Sequence of the first protein:
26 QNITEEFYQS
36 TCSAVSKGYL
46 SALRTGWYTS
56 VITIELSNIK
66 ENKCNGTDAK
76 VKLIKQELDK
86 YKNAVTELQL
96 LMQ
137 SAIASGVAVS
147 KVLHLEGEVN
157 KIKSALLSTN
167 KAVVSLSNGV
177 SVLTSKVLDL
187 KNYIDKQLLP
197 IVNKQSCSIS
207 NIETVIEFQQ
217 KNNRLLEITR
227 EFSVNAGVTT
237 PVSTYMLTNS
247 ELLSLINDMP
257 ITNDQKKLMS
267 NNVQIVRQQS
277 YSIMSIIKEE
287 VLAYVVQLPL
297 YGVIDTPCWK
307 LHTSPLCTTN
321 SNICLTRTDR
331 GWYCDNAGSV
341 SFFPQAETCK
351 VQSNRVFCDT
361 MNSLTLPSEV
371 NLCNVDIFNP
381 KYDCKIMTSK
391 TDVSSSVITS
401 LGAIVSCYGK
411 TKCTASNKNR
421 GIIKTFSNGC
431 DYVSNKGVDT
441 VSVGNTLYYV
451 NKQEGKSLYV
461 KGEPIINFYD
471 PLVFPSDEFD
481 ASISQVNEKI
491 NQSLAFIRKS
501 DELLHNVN

Sequence of the second protein:
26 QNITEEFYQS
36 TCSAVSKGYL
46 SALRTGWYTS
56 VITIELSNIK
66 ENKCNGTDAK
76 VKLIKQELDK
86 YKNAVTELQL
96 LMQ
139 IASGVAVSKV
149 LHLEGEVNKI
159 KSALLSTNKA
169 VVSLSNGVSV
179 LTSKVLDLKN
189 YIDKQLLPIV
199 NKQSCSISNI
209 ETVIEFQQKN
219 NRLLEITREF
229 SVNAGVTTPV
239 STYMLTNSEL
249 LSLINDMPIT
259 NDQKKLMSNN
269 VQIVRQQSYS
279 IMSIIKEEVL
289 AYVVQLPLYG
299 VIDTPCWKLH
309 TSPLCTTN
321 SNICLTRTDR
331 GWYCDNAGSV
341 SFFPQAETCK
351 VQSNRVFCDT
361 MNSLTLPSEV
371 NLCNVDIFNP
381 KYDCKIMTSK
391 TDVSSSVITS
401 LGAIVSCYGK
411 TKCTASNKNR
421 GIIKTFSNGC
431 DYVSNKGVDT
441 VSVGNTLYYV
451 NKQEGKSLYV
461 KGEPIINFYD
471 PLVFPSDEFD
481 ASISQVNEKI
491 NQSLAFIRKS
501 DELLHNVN

The following describes two proteins that form a bound complex.

Residue-level contacts at the interface:
Residue K147 in the first protein is in contact with residue E152 in the second protein (closest heavy-atom distance 3.2 Å).
Residue K65 in the first protein is in contact with residue I465 in the second protein (closest heavy-atom distance 3.1 Å).
Residue P367 in the first protein contacts residue S389 in the second protein (closest heavy-atom distance 3.3 Å).
Residue E82 in the first protein is in contact with residue Q216 in the second protein (closest heavy-atom distance 2.9 Å).
Residue R226 in the first protein is in contact with residue E223 in the second protein (closest heavy-atom distance 2.7 Å).
Residue Q293 in the first protein interacts with residue K452 in the second protein (closest heavy-atom distance 3.2 Å).
Residue K159 in the first protein contacts residue V507 in the second protein (closest heavy-atom distance 2.4 Å).
Residue Q81 in the first protein interacts with residue Q216 in the second protein (closest heavy-atom distance 3.0 Å).
Residue N199 in the first protein is in contact with residue L472 in the second protein (closest heavy-atom distance 2.5 Å).
Residue N63 in the first protein interacts with residue I465 in the second protein (closest heavy-atom distance 2.9 Å).
Residue Q201 in the first protein is in contact with residue S202 in the second protein (closest heavy-atom distance 2.6 Å).
Residue S204 in the first protein is in contact with residue E209 in the second protein (closest heavy-atom distance 3.2 Å).
Residue N166 in the first protein is in contact with residue D501 in the second protein (closest heavy-atom distance 3.3 Å).
Residue V486 in the first protein is in contact with residue V178 in the second protein (closest heavy-atom distance 3.3 Å).
Residue Q98 in the first protein is in contact with residue V269 in the second protein (closest heavy-atom distance 3.3 Å).
Residue N336 in the first protein interacts with residue Y448 in the second protein (closest heavy-atom distance 3.1 Å).
Residue Q201 in the first protein is in contact with residue Q201 in the second protein (closest heavy-atom distance 2.9 Å).
Residue V299 in the first protein interacts with residue T446 in the second protein (closest heavy-atom distance 3.2 Å).
Residue K187 in the first protein is in contact with residue S476 in the second protein (closest heavy-atom distance 3.0 Å).
Residue S250 in the first protein contacts residue K456 in the second protein (closest heavy-atom distance 3.0 Å).
Residue E209 in the first protein contacts residue F468 in the second protein (closest heavy-atom distance 2.8 Å).
Residue V473 in the first protein is in contact with residue Y189 in the second protein (closest heavy-atom distance 2.7 Å).
Residue T210 in the first protein is in contact with residue N467 in the second protein (closest heavy-atom distance 2.8 Å).
Residue N166 in the first protein is in contact with residue S500 in the second protein (closest heavy-atom distance 3.3 Å).
Residue Q492 in the first protein contacts residue S171 in the second protein (closest heavy-atom distance 3.3 Å).
Residue D191 in the first protein interacts with residue S476 in the second protein (closest heavy-atom distance 3.2 Å).
Residue E60 in the first protein interacts with residue G462 in the second protein (closest heavy-atom distance 2.8 Å).
Residue S229 in the first protein contacts residue S239 in the second protein (closest heavy-atom distance 3.2 Å).
Residue T58 in the first protein interacts with residue V460 in the second protein (closest heavy-atom distance 2.8 Å).
Residue S500 in the first protein is in contact with residue T165 in the second protein (closest heavy-atom distance 3.0 Å).
Residue E60 in the first protein is in contact with residue V460 in the second protein (closest heavy-atom distance 3.1 Å).
Residue K187 in the first protein is in contact with residue D480 in the second protein (closest heavy-atom distance 3.1 Å).
Residue S500 in the first protein interacts with residue A161 in the second protein (closest heavy-atom distance 3.1 Å).
Residue T165 in the first protein interacts with residue N166 in the second protein (closest heavy-atom distance 2.9 Å).
Residue N67 in the first protein interacts with residue N467 in the second protein (closest heavy-atom distance 2.7 Å).
Residue K65 in the first protein is in contact with residue I466 in the second protein (closest heavy-atom distance 2.6 Å).
Residue I57 in the first protein interacts with residue L458 in the second protein (closest heavy-atom distance 3.2 Å).
Residue G298 in the first protein is in contact with residue T446 in the second protein (closest heavy-atom distance 3.1 Å).
Residue S206 in the first protein interacts with residue N467 in the second protein (closest heavy-atom distance 2.4 Å).
Residue G298 in the first protein interacts with residue L447 in the second protein (closest heavy-atom distance 3.0 Å).
Residue Q201 in the first protein contacts residue V198 in the second protein (closest heavy-atom distance 3.1 Å).
Residue F468 in the first protein contacts residue D73 in the second protein (closest heavy-atom distance 3.2 Å).
Residue N199 in the first protein contacts residue P471 in the second protein (closest heavy-atom distance 3.3 Å).
Residue L179 in the first protein contacts residue T180 in the second protein (closest heavy-atom distance 3.2 Å).
Residue D254 in the first protein interacts with residue K456 in the second protein (closest heavy-atom distance 3.2 Å).
Residue V56 in the first protein contacts residue L458 in the second protein (closest heavy-atom distance 3.1 Å).
Residue S62 in the first protein interacts with residue E463 in the second protein (closest heavy-atom distance 3.2 Å).
Residue S229 in the first protein is in contact with residue T240 in the second protein (closest heavy-atom distance 3.0 Å).
Residue T58 in the first protein contacts residue L458 in the second protein (closest heavy-atom distance 3.0 Å).
Residue T54 in the first protein is in contact with residue Q453 in the second protein (closest heavy-atom distance 2.9 Å).
Residue E60 in the first protein interacts with residue Y459 in the second protein (closest heavy-atom distance 2.8 Å).
Residue T50 in the first protein interacts with residue L447 in the second protein (closest heavy-atom distance 2.8 Å).
Residue K65 in the first protein interacts with residue N467 in the second protein (closest heavy-atom distance 2.9 Å).
Residue E92 in the first protein contacts residue N245 in the second protein (closest heavy-atom distance 3.2 Å).
Residue W52 in the first protein interacts with residue Q453 in the second protein (closest heavy-atom distance 2.9 Å).
Residue A232 in the first protein is in contact with residue Q270 in the second protein (closest heavy-atom distance 3.0 Å).
Residue E92 in the first protein interacts with residue T244 in the second protein (closest heavy-atom distance 2.6 Å).
Residue S55 in the first protein interacts with residue K456 in the second protein (closest heavy-atom distance 2.6 Å).
Residue N207 in the first protein contacts residue N467 in the second protein (closest heavy-atom distance 3.3 Å).
Residue S493 in the first protein interacts with residue A168 in the second protein (closest heavy-atom distance 2.8 Å).